Residue-level contacts at the interface:
Residue F320 in protein 2 interacts with residue A17 in protein 1 (closest heavy-atom distance 4.4 Å).
Residue H321 in protein 2 interacts with residue A16 in protein 1 (closest heavy-atom distance 3.4 Å).
Residue F320 in protein 2 interacts with residue A16 in protein 1 (closest heavy-atom distance 4.5 Å).
Residue H321 in protein 2 contacts residue A17 in protein 1 (closest heavy-atom distance 3.0 Å).
Residue F325 in protein 2 is in contact with residue A17 in protein 1 (closest heavy-atom distance 3.3 Å).
Residue H321 in protein 2 contacts residue A18 in protein 1 (closest heavy-atom distance 3.2 Å).
Residue D327 in protein 2 interacts with residue A8 in protein 1 (closest heavy-atom distance 4.7 Å).

Sequence of protein 1:
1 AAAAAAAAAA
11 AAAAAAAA

Sequence of protein 2:
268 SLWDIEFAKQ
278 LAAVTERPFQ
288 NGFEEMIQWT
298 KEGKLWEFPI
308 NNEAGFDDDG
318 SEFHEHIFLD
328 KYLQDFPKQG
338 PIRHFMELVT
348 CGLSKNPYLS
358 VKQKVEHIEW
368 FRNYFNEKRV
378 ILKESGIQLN

The following describes two proteins that form a bound complex.